Sequence of the first protein:
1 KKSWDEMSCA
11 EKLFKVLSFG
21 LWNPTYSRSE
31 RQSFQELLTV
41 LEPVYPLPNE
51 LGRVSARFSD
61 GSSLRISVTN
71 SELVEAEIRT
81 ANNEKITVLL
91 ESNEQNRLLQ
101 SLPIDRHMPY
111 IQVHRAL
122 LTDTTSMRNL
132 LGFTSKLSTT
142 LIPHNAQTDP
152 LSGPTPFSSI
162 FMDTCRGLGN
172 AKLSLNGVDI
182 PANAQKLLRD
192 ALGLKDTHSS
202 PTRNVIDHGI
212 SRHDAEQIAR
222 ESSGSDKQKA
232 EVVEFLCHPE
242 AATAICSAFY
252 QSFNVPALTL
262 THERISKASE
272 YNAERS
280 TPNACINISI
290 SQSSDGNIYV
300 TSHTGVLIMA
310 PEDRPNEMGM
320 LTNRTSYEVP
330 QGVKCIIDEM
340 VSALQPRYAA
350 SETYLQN

This data describes a binding interaction between two proteins.

Residue-level contacts at the interface:
Residue S270 in the first protein interacts with residue V6 in the second protein (closest heavy-atom distance 4.6 Å).
Residue S253 in the first protein interacts with residue L4 in the second protein (closest heavy-atom distance 3.6 Å).
Residue N171 in the first protein interacts with residue D11 in the second protein (closest heavy-atom distance 3.1 Å).
Residue T260 in the first protein contacts residue V3 in the second protein (closest heavy-atom distance 4.6 Å).
Residue N171 in the first protein contacts residue Y10 in the second protein (closest heavy-atom distance 3.6 Å).
Residue R167 in the first protein is in contact with residue D11 in the second protein (closest heavy-atom distance 4.7 Å).
Residue Q252 in the first protein is in contact with residue L4 in the second protein (closest heavy-atom distance 3.9 Å).
Residue H263 in the first protein is in contact with residue V3 in the second protein (closest heavy-atom distance 3.5 Å).
Residue I285 in the first protein interacts with residue F9 in the second protein (closest heavy-atom distance 3.8 Å).
Residue C284 in the first protein is in contact with residue Y10 in the second protein (closest heavy-atom distance 4.3 Å).
Residue S267 in the first protein contacts residue V6 in the second protein (closest heavy-atom distance 3.8 Å).
Residue N282 in the first protein contacts residue V6 in the second protein (closest heavy-atom distance 2.7 Å).
Residue R129 in the first protein interacts with residue Y10 in the second protein (closest heavy-atom distance 4.0 Å).
Residue H263 in the first protein contacts residue V6 in the second protein (closest heavy-atom distance 4.3 Å).
Residue A283 in the first protein is in contact with residue K8 in the second protein (closest heavy-atom distance 3.4 Å).
Residue N282 in the first protein interacts with residue F9 in the second protein (closest heavy-atom distance 4.9 Å).
Residue N255 in the first protein contacts residue F9 in the second protein (closest heavy-atom distance 4.7 Å).
Residue A283 in the first protein contacts residue F9 in the second protein (closest heavy-atom distance 3.6 Å).
Residue V305 in the first protein interacts with residue L7 in the second protein (closest heavy-atom distance 3.5 Å).
Residue A283 in the first protein contacts residue Y10 in the second protein (closest heavy-atom distance 3.0 Å).
Residue T280 in the first protein interacts with residue K8 in the second protein (closest heavy-atom distance 4.1 Å).
Residue A183 in the first protein interacts with residue S12 in the second protein (closest heavy-atom distance 5.0 Å).
Residue P281 in the first protein contacts residue F9 in the second protein (closest heavy-atom distance 4.1 Å).
Residue L259 in the first protein contacts residue V6 in the second protein (closest heavy-atom distance 4.2 Å).
Residue N255 in the first protein contacts residue L7 in the second protein (closest heavy-atom distance 4.0 Å).
Residue L259 in the first protein contacts residue L7 in the second protein (closest heavy-atom distance 4.1 Å).
Residue T303 in the first protein contacts residue F9 in the second protein (closest heavy-atom distance 3.6 Å).
Residue L259 in the first protein is in contact with residue L4 in the second protein (closest heavy-atom distance 4.1 Å).
Residue N282 in the first protein is in contact with residue L7 in the second protein (closest heavy-atom distance 3.9 Å).
Residue N171 in the first protein interacts with residue S12 in the second protein (closest heavy-atom distance 2.8 Å).
Residue P281 in the first protein interacts with residue K8 in the second protein (closest heavy-atom distance 3.2 Å).
Residue L259 in the first protein contacts residue V3 in the second protein (closest heavy-atom distance 3.4 Å).
Residue N282 in the first protein is in contact with residue K8 in the second protein (closest heavy-atom distance 2.8 Å).
Residue G170 in the first protein contacts residue S12 in the second protein (closest heavy-atom distance 2.8 Å).
Residue Q252 in the first protein interacts with residue F9 in the second protein (closest heavy-atom distance 2.9 Å).
Residue I266 in the first protein interacts with residue V6 in the second protein (closest heavy-atom distance 4.0 Å).
Residue S270 in the first protein interacts with residue K8 in the second protein (closest heavy-atom distance 3.9 Å).
Residue T303 in the first protein interacts with residue L7 in the second protein (closest heavy-atom distance 4.5 Å).
Residue P281 in the first protein interacts with residue Y10 in the second protein (closest heavy-atom distance 3.8 Å).
Residue V256 in the first protein is in contact with residue L4 in the second protein (closest heavy-atom distance 3.3 Å).
Residue T125 in the first protein contacts residue Y10 in the second protein (closest heavy-atom distance 3.6 Å).
Residue C284 in the first protein contacts residue F9 in the second protein (closest heavy-atom distance 4.2 Å).
Residue I266 in the first protein interacts with residue L7 in the second protein (closest heavy-atom distance 4.9 Å).
Residue A283 in the first protein is in contact with residue L7 in the second protein (closest heavy-atom distance 4.2 Å).
Residue K187 in the first protein interacts with residue S12 in the second protein (closest heavy-atom distance 4.5 Å).

Sequence of the second protein:
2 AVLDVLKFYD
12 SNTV